Contacts between the two chains:
Residue K199 in protein 2 interacts with residue Q202 in protein 1 (closest heavy-atom distance 3.0 Å).
Residue T160 in protein 2 contacts residue E169 in protein 1 (closest heavy-atom distance 3.2 Å).
Residue H215 in protein 2 contacts residue V230 in protein 1 (closest heavy-atom distance 3.2 Å).
Residue N356 in protein 2 interacts with residue V109 in protein 1 (closest heavy-atom distance 3.0 Å).
Residue D325 in protein 2 interacts with residue Q130 in protein 1 (closest heavy-atom distance 3.1 Å).
Residue K218 in protein 2 is in contact with residue N227 in protein 1 (closest heavy-atom distance 3.2 Å).
Residue V176 in protein 2 contacts residue T196 in protein 1 (closest heavy-atom distance 3.2 Å).
Residue R364 in protein 2 contacts residue D117 in protein 1 (closest heavy-atom distance 2.5 Å).
Residue E318 in protein 2 interacts with residue L140 in protein 1 (closest heavy-atom distance 3.2 Å).
Residue Y385 in protein 2 interacts with residue P150 in protein 1 (closest heavy-atom distance 3.2 Å).
Residue N359 in protein 2 interacts with residue Y110 in protein 1 (closest heavy-atom distance 3.1 Å).
Residue E175 in protein 2 is in contact with residue G213 in protein 1 (closest heavy-atom distance 3.2 Å).
Residue W201 in protein 2 interacts with residue Q202 in protein 1 (closest heavy-atom distance 3.2 Å).
Residue F173 in protein 2 is in contact with residue E195 in protein 1 (closest heavy-atom distance 3.1 Å).
Residue K315 in protein 2 contacts residue D145 in protein 1 (closest heavy-atom distance 2.9 Å).
Residue N286 in protein 2 interacts with residue I128 in protein 1 (closest heavy-atom distance 3.2 Å).
Residue E318 in protein 2 is in contact with residue K139 in protein 1 (closest heavy-atom distance 2.6 Å).
Residue R192 in protein 2 contacts residue A254 in protein 1 (closest heavy-atom distance 3.2 Å).
Residue V213 in protein 2 is in contact with residue S231 in protein 1 (closest heavy-atom distance 3.2 Å).
Residue L251 in protein 2 is in contact with residue T241 in protein 1 (closest heavy-atom distance 3.2 Å).
Residue W201 in protein 2 interacts with residue I200 in protein 1 (closest heavy-atom distance 2.8 Å).
Residue T207 in protein 2 interacts with residue K194 in protein 1 (closest heavy-atom distance 2.9 Å).
Residue P257 in protein 2 interacts with residue G237 in protein 1 (closest heavy-atom distance 3.2 Å).
Residue D366 in protein 2 interacts with residue S119 in protein 1 (closest heavy-atom distance 2.4 Å).
Residue L225 in protein 2 is in contact with residue D226 in protein 1 (closest heavy-atom distance 2.6 Å).
Residue H190 in protein 2 contacts residue D218 in protein 1 (closest heavy-atom distance 3.0 Å).
Residue R368 in protein 2 interacts with residue S119 in protein 1 (closest heavy-atom distance 2.8 Å).
Residue D206 in protein 2 contacts residue H127 in protein 1 (closest heavy-atom distance 2.5 Å).
Residue F255 in protein 2 interacts with residue L239 in protein 1 (closest heavy-atom distance 2.7 Å).
Residue Y385 in protein 2 is in contact with residue A148 in protein 1 (closest heavy-atom distance 3.1 Å).
Residue F285 in protein 2 interacts with residue K125 in protein 1 (closest heavy-atom distance 3.2 Å).
Residue D386 in protein 2 contacts residue Y184 in protein 1 (closest heavy-atom distance 2.4 Å).
Residue D206 in protein 2 interacts with residue S126 in protein 1 (closest heavy-atom distance 3.0 Å).
Residue R192 in protein 2 interacts with residue D218 in protein 1 (closest heavy-atom distance 3.0 Å).
Residue F320 in protein 2 is in contact with residue V138 in protein 1 (closest heavy-atom distance 3.1 Å).
Residue F203 in protein 2 is in contact with residue T196 in protein 1 (closest heavy-atom distance 2.8 Å).
Residue D319 in protein 2 is in contact with residue K139 in protein 1 (closest heavy-atom distance 3.2 Å).
Residue F204 in protein 2 is in contact with residue K194 in protein 1 (closest heavy-atom distance 3.1 Å).
Residue H362 in protein 2 interacts with residue E114 in protein 1 (closest heavy-atom distance 2.8 Å).
Residue L217 in protein 2 interacts with residue Y228 in protein 1 (closest heavy-atom distance 3.0 Å).
Residue R378 in protein 2 contacts residue H123 in protein 1 (closest heavy-atom distance 3.2 Å).
Residue Y360 in protein 2 contacts residue E114 in protein 1 (closest heavy-atom distance 3.1 Å).
Residue F203 in protein 2 is in contact with residue S198 in protein 1 (closest heavy-atom distance 3.1 Å).
Residue I322 in protein 2 interacts with residue W136 in protein 1 (closest heavy-atom distance 2.9 Å).
Residue L217 in protein 2 contacts residue N227 in protein 1 (closest heavy-atom distance 2.9 Å).
Residue D159 in protein 2 is in contact with residue K173 in protein 1 (closest heavy-atom distance 3.2 Å).
Residue F219 in protein 2 is in contact with residue D226 in protein 1 (closest heavy-atom distance 3.2 Å).
Residue A321 in protein 2 is in contact with residue W136 in protein 1 (closest heavy-atom distance 3.2 Å).
Residue V198 in protein 2 is in contact with residue Q202 in protein 1 (closest heavy-atom distance 2.9 Å).
Residue H362 in protein 2 is in contact with residue T115 in protein 1 (closest heavy-atom distance 3.2 Å).
Residue H215 in protein 2 is in contact with residue E232 in protein 1 (closest heavy-atom distance 2.8 Å).
Residue T358 in protein 2 interacts with residue Y110 in protein 1 (closest heavy-atom distance 2.7 Å).
Residue A200 in protein 2 is in contact with residue I200 in protein 1 (closest heavy-atom distance 3.1 Å).
Residue V355 in protein 2 interacts with residue Y110 in protein 1 (closest heavy-atom distance 2.2 Å).
Residue V213 in protein 2 interacts with residue E232 in protein 1 (closest heavy-atom distance 2.5 Å).
Residue I177 in protein 2 contacts residue Q199 in protein 1 (closest heavy-atom distance 2.7 Å).
Residue F317 in protein 2 is in contact with residue L140 in protein 1 (closest heavy-atom distance 3.2 Å).
Residue R364 in protein 2 interacts with residue L116 in protein 1 (closest heavy-atom distance 2.8 Å).
Residue S224 in protein 2 contacts residue D226 in protein 1 (closest heavy-atom distance 3.1 Å).
Residue Q384 in protein 2 interacts with residue E149 in protein 1 (closest heavy-atom distance 2.8 Å).

Sequence of protein 2:
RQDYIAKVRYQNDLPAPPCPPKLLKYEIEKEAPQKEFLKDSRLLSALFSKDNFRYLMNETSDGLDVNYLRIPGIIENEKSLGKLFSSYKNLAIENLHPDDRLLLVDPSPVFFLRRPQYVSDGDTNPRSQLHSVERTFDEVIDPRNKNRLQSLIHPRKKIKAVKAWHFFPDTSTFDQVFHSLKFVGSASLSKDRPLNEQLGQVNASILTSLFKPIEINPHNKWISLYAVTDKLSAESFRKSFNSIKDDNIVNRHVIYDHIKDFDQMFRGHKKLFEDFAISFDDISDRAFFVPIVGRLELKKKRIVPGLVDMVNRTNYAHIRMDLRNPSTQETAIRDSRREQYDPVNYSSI

These two protein chains interact to form a complex.

Sequence of protein 1:
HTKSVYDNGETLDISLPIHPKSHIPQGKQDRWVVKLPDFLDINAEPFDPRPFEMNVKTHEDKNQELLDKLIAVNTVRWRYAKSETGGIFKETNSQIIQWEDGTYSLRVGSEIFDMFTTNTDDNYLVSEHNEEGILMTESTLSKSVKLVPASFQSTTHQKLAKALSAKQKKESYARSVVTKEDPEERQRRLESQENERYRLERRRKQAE